Sequence of the second protein:
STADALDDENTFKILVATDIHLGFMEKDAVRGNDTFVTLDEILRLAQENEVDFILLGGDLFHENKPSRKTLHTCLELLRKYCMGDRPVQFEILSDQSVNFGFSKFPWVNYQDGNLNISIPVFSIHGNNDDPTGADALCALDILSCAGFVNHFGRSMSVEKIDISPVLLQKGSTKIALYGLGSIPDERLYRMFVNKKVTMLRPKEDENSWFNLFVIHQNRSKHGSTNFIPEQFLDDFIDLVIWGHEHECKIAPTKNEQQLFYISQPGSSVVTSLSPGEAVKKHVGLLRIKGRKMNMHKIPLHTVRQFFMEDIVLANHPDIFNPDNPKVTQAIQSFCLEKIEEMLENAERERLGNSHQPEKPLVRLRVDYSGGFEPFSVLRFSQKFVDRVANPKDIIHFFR

Sequence of the first protein:
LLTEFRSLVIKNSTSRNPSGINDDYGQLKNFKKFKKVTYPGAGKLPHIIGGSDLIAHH

Residue-level contacts at the interface:
Residue K204 in the second protein is in contact with residue R660 in the first protein (closest heavy-atom distance 3.2 Å).
Residue I118 in the second protein is in contact with residue K686 in the first protein (closest heavy-atom distance 3.1 Å).
Residue N117 in the second protein is in contact with residue K686 in the first protein (closest heavy-atom distance 4.1 Å).
Residue F91 in the second protein interacts with residue F685 in the first protein (closest heavy-atom distance 2.9 Å).
Residue R202 in the second protein contacts residue E658 in the first protein (closest heavy-atom distance 2.9 Å).
Residue V89 in the second protein interacts with residue K686 in the first protein (closest heavy-atom distance 3.8 Å).
Residue N115 in the second protein interacts with residue F688 in the first protein (closest heavy-atom distance 3.2 Å).
Residue P203 in the second protein interacts with residue R660 in the first protein (closest heavy-atom distance 3.4 Å).
Residue S119 in the second protein interacts with residue K686 in the first protein (closest heavy-atom distance 4.1 Å).
Residue D235 in the second protein contacts residue L655 in the first protein (closest heavy-atom distance 4.0 Å).
Residue G114 in the second protein contacts residue F688 in the first protein (closest heavy-atom distance 3.9 Å).
Residue L116 in the second protein interacts with residue F688 in the first protein (closest heavy-atom distance 3.1 Å).
Residue E205 in the second protein is in contact with residue S661 in the first protein (closest heavy-atom distance 2.4 Å).
Residue P166 in the second protein is in contact with residue L662 in the first protein (closest heavy-atom distance 3.8 Å).
Residue E205 in the second protein interacts with residue K665 in the first protein (closest heavy-atom distance 3.0 Å).
Residue L94 in the second protein interacts with residue V663 in the first protein (closest heavy-atom distance 3.6 Å).
Residue D86 in the second protein is in contact with residue K686 in the first protein (closest heavy-atom distance 3.2 Å).
Residue Q97 in the second protein contacts residue R670 in the first protein (closest heavy-atom distance 4.0 Å).
Residue M200 in the second protein is in contact with residue E658 in the first protein (closest heavy-atom distance 3.6 Å).
Residue L201 in the second protein interacts with residue E658 in the first protein (closest heavy-atom distance 3.3 Å).
Residue V89 in the second protein contacts residue N684 in the first protein (closest heavy-atom distance 3.4 Å).
Residue Q90 in the second protein is in contact with residue K683 in the first protein (closest heavy-atom distance 3.1 Å).
Residue E10 in the second protein is in contact with residue K683 in the first protein (closest heavy-atom distance 3.7 Å).
Residue K204 in the second protein interacts with residue S661 in the first protein (closest heavy-atom distance 3.9 Å).
Residue L94 in the second protein interacts with residue L662 in the first protein (closest heavy-atom distance 3.5 Å).
Residue S95 in the second protein contacts residue I664 in the first protein (closest heavy-atom distance 3.2 Å).
Residue E205 in the second protein is in contact with residue L662 in the first protein (closest heavy-atom distance 3.6 Å).
Residue T199 in the second protein is in contact with residue E658 in the first protein (closest heavy-atom distance 4.0 Å).
Residue L168 in the second protein interacts with residue L662 in the first protein (closest heavy-atom distance 3.9 Å).
Residue V89 in the second protein is in contact with residue K683 in the first protein (closest heavy-atom distance 3.2 Å).
Residue Y111 in the second protein contacts residue K686 in the first protein (closest heavy-atom distance 3.8 Å).
Residue R202 in the second protein interacts with residue L655 in the first protein (closest heavy-atom distance 2.9 Å).
Residue R202 in the second protein is in contact with residue L662 in the first protein (closest heavy-atom distance 3.9 Å).
Residue R202 in the second protein is in contact with residue R660 in the first protein (closest heavy-atom distance 2.8 Å).
Residue R87 in the second protein is in contact with residue K686 in the first protein (closest heavy-atom distance 2.5 Å).
Residue E207 in the second protein interacts with residue F659 in the first protein (closest heavy-atom distance 4.2 Å).
Residue G114 in the second protein is in contact with residue K687 in the first protein (closest heavy-atom distance 3.0 Å).
Residue D113 in the second protein contacts residue K687 in the first protein (closest heavy-atom distance 3.9 Å).
Residue D96 in the second protein is in contact with residue I664 in the first protein (closest heavy-atom distance 3.3 Å).
Residue D236 in the second protein is in contact with residue L655 in the first protein (closest heavy-atom distance 3.0 Å).
Residue Y111 in the second protein interacts with residue F685 in the first protein (closest heavy-atom distance 4.0 Å).
Residue Q90 in the second protein interacts with residue F685 in the first protein (closest heavy-atom distance 3.4 Å).
Residue N117 in the second protein is in contact with residue F688 in the first protein (closest heavy-atom distance 3.1 Å).
Residue P203 in the second protein contacts residue L662 in the first protein (closest heavy-atom distance 3.7 Å).
Residue P88 in the second protein interacts with residue K686 in the first protein (closest heavy-atom distance 4.0 Å).
Residue F237 in the second protein contacts residue L655 in the first protein (closest heavy-atom distance 3.4 Å).
Residue Q112 in the second protein is in contact with residue K687 in the first protein (closest heavy-atom distance 3.4 Å).
Residue R202 in the second protein interacts with residue F659 in the first protein (closest heavy-atom distance 3.2 Å).
Residue S95 in the second protein contacts residue L662 in the first protein (closest heavy-atom distance 4.0 Å).
Residue R202 in the second protein is in contact with residue T657 in the first protein (closest heavy-atom distance 2.9 Å).
Residue L94 in the second protein is in contact with residue I664 in the first protein (closest heavy-atom distance 2.7 Å).
Residue D235 in the second protein is in contact with residue T657 in the first protein (closest heavy-atom distance 4.0 Å).
Residue P88 in the second protein interacts with residue N684 in the first protein (closest heavy-atom distance 3.3 Å).
Residue Y111 in the second protein contacts residue K687 in the first protein (closest heavy-atom distance 3.8 Å).
Residue E92 in the second protein is in contact with residue F685 in the first protein (closest heavy-atom distance 3.7 Å).
Residue M200 in the second protein interacts with residue T657 in the first protein (closest heavy-atom distance 3.5 Å).
Residue G85 in the second protein is in contact with residue K686 in the first protein (closest heavy-atom distance 3.9 Å).
Residue V89 in the second protein is in contact with residue F685 in the first protein (closest heavy-atom distance 3.5 Å).
Residue E205 in the second protein contacts residue V663 in the first protein (closest heavy-atom distance 3.7 Å).
Residue F237 in the second protein interacts with residue T657 in the first protein (closest heavy-atom distance 3.6 Å).

This data describes a binding interaction between two proteins.